Interface contacts:
Residue T50 in chain B interacts with residue L41 in chain A (closest heavy-atom distance 3.6 Å).
Residue E74 in chain B is in contact with residue Y98 in chain A (closest heavy-atom distance 3.7 Å).
Residue F92 in chain B interacts with residue L12 in chain A (closest heavy-atom distance 3.8 Å).
Residue E74 in chain B is in contact with residue L5 in chain A (closest heavy-atom distance 3.9 Å).
Residue R22 in chain B interacts with residue D138 in chain A (closest heavy-atom distance 3.5 Å).
Residue P47 in chain B is in contact with residue H44 in chain A (closest heavy-atom distance 2.8 Å).
Residue D90 in chain B interacts with residue G96 in chain A (closest heavy-atom distance 3.5 Å).
Residue V46 in chain B contacts residue H44 in chain A (closest heavy-atom distance 3.5 Å).
Residue D90 in chain B contacts residue S10 in chain A (closest heavy-atom distance 2.5 Å).
Residue F92 in chain B interacts with residue A94 in chain A (closest heavy-atom distance 3.4 Å).
Residue G85 in chain B is in contact with residue K134 in chain A (closest heavy-atom distance 3.9 Å).
Residue V82 in chain B is in contact with residue V131 in chain A (closest heavy-atom distance 3.8 Å).
Residue R22 in chain B contacts residue E136 in chain A (closest heavy-atom distance 2.9 Å).
Residue A73 in chain B contacts residue Y98 in chain A (closest heavy-atom distance 3.2 Å).
Residue R91 in chain B contacts residue Y7 in chain A (closest heavy-atom distance 3.4 Å).
Residue D90 in chain B is in contact with residue V97 in chain A (closest heavy-atom distance 3.4 Å).
Residue V82 in chain B is in contact with residue T132 in chain A (closest heavy-atom distance 3.5 Å).
Residue G85 in chain B contacts residue K121 in chain A (closest heavy-atom distance 3.5 Å).
Residue K51 in chain B contacts residue R37 in chain A (closest heavy-atom distance 3.9 Å).
Residue V49 in chain B is in contact with residue I31 in chain A (closest heavy-atom distance 3.7 Å).
Residue T87 in chain B is in contact with residue Y98 in chain A (closest heavy-atom distance 3.8 Å).
Residue F92 in chain B is in contact with residue D93 in chain A (closest heavy-atom distance 3.6 Å).
Residue T87 in chain B interacts with residue A123 in chain A (closest heavy-atom distance 3.6 Å).
Residue R91 in chain B contacts residue G96 in chain A (closest heavy-atom distance 2.8 Å).
Residue G88 in chain B contacts residue Y98 in chain A (closest heavy-atom distance 3.4 Å).
Residue A77 in chain B is in contact with residue Y98 in chain A (closest heavy-atom distance 3.6 Å).
Residue M81 in chain B is in contact with residue V100 in chain A (closest heavy-atom distance 3.7 Å).
Residue C48 in chain B interacts with residue C43 in chain A (closest heavy-atom distance 3.4 Å).
Residue C48 in chain B is in contact with residue A42 in chain A (closest heavy-atom distance 3.6 Å).
Residue T87 in chain B is in contact with residue V100 in chain A (closest heavy-atom distance 3.4 Å).
Residue T50 in chain B interacts with residue I35 in chain A (closest heavy-atom distance 3.7 Å).
Residue R78 in chain B interacts with residue L5 in chain A (closest heavy-atom distance 3.7 Å).
Residue G24 in chain B contacts residue F137 in chain A (closest heavy-atom distance 3.8 Å).
Residue T87 in chain B contacts residue S102 in chain A (closest heavy-atom distance 3.9 Å).
Residue R22 in chain B interacts with residue F137 in chain A (closest heavy-atom distance 3.6 Å).
Residue M81 in chain B is in contact with residue Y98 in chain A (closest heavy-atom distance 3.3 Å).
Residue V49 in chain B contacts residue C43 in chain A (closest heavy-atom distance 2.8 Å).
Residue D23 in chain B contacts residue F137 in chain A (closest heavy-atom distance 3.5 Å).
Residue M81 in chain B is in contact with residue T132 in chain A (closest heavy-atom distance 3.4 Å).
Residue R91 in chain B is in contact with residue D95 in chain A (closest heavy-atom distance 2.6 Å).
Residue V89 in chain B is in contact with residue Y98 in chain A (closest heavy-atom distance 2.6 Å).
Residue F92 in chain B is in contact with residue F14 in chain A (closest heavy-atom distance 3.5 Å).
Residue N53 in chain B interacts with residue Q32 in chain A (closest heavy-atom distance 3.0 Å).
Residue R91 in chain B interacts with residue Y98 in chain A (closest heavy-atom distance 2.9 Å).
Residue M81 in chain B is in contact with residue S99 in chain A (closest heavy-atom distance 3.7 Å).
Residue F92 in chain B contacts residue F92 in chain A (closest heavy-atom distance 3.7 Å).
Residue K51 in chain B is in contact with residue I35 in chain A (closest heavy-atom distance 3.3 Å).
Residue D90 in chain B contacts residue L12 in chain A (closest heavy-atom distance 3.4 Å).
Residue D93 in chain B contacts residue D95 in chain A (closest heavy-atom distance 2.6 Å).
Residue K51 in chain B interacts with residue E38 in chain A (closest heavy-atom distance 2.6 Å).
Residue F92 in chain B interacts with residue D95 in chain A (closest heavy-atom distance 3.5 Å).
Residue T87 in chain B contacts residue S99 in chain A (closest heavy-atom distance 3.3 Å).
Residue V49 in chain B contacts residue A42 in chain A (closest heavy-atom distance 3.3 Å).
Residue V89 in chain B is in contact with residue V97 in chain A (closest heavy-atom distance 3.4 Å).
Residue K51 in chain B is in contact with residue L41 in chain A (closest heavy-atom distance 3.9 Å).
Residue R91 in chain B is in contact with residue A94 in chain A (closest heavy-atom distance 3.4 Å).
Residue V18 in chain B contacts residue L62 in chain A (closest heavy-atom distance 3.8 Å).
Residue T87 in chain B is in contact with residue K121 in chain A (closest heavy-atom distance 2.8 Å).
Residue K51 in chain B contacts residue V40 in chain A (closest heavy-atom distance 3.5 Å).
Residue N53 in chain B is in contact with residue I35 in chain A (closest heavy-atom distance 3.6 Å).

This data describes a binding interaction between two proteins.

Sequence of chain A:
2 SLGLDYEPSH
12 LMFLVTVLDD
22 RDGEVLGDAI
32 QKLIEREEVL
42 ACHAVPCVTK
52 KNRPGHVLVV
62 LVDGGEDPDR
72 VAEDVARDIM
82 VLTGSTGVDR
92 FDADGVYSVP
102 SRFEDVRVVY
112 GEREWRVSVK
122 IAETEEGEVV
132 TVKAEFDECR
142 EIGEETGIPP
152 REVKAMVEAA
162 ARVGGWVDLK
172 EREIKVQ

Sequence of chain B:
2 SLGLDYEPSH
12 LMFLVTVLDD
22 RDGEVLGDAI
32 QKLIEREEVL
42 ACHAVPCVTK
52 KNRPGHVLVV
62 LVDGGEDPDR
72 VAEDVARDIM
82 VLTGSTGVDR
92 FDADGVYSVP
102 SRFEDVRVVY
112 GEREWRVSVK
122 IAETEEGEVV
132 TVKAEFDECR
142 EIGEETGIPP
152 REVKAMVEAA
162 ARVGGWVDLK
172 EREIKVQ